Sequence of the second protein:
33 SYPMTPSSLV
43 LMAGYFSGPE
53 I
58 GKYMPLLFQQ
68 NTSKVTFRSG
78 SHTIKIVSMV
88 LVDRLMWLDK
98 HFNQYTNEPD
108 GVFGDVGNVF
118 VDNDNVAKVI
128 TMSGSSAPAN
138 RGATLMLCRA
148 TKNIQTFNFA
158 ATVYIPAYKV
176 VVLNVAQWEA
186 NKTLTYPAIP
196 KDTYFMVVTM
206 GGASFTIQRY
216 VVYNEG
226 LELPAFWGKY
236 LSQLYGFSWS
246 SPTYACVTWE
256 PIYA

Residue-level contacts at the interface:
Residue F242 in the second protein interacts with residue G233 in the first protein (closest heavy-atom distance 3.2 Å).
Residue F242 in the second protein interacts with residue Y165 in the first protein (closest heavy-atom distance 2.5 Å).
Residue Y47 in the second protein is in contact with residue Y258 in the first protein (closest heavy-atom distance 3.7 Å).
Residue S237 in the second protein interacts with residue S243 in the first protein (closest heavy-atom distance 3.8 Å).
Residue V176 in the second protein contacts residue W183 in the first protein (closest heavy-atom distance 3.3 Å).
Residue M93 in the second protein interacts with residue H98 in the first protein (closest heavy-atom distance 3.4 Å).
Residue S246 in the second protein is in contact with residue S237 in the first protein (closest heavy-atom distance 2.8 Å).
Residue M61 in the second protein is in contact with residue V176 in the first protein (closest heavy-atom distance 3.6 Å).
Residue K97 in the second protein is in contact with residue R91 in the first protein (closest heavy-atom distance 3.7 Å).
Residue S246 in the second protein interacts with residue Y258 in the first protein (closest heavy-atom distance 3.5 Å).
Residue V176 in the second protein interacts with residue I162 in the first protein (closest heavy-atom distance 3.4 Å).
Residue F242 in the second protein interacts with residue Y240 in the first protein (closest heavy-atom distance 3.5 Å).
Residue A164 in the second protein contacts residue Y165 in the first protein (closest heavy-atom distance 3.2 Å).
Residue V176 in the second protein contacts residue M61 in the first protein (closest heavy-atom distance 3.6 Å).
Residue W183 in the second protein interacts with residue V176 in the first protein (closest heavy-atom distance 3.3 Å).
Residue Y249 in the second protein contacts residue S246 in the first protein (closest heavy-atom distance 3.0 Å).
Residue Y258 in the second protein interacts with residue S245 in the first protein (closest heavy-atom distance 3.3 Å).
Residue P247 in the second protein contacts residue Q238 in the first protein (closest heavy-atom distance 3.3 Å).
Residue K234 in the second protein is in contact with residue S245 in the first protein (closest heavy-atom distance 3.2 Å).
Residue F242 in the second protein contacts residue P163 in the first protein (closest heavy-atom distance 3.5 Å).
Residue H98 in the second protein contacts residue M93 in the first protein (closest heavy-atom distance 3.4 Å).
Residue S246 in the second protein interacts with residue Q238 in the first protein (closest heavy-atom distance 2.8 Å).
Residue Q238 in the second protein interacts with residue T248 in the first protein (closest heavy-atom distance 3.2 Å).
Residue Y249 in the second protein interacts with residue P247 in the first protein (closest heavy-atom distance 2.4 Å).
Residue I162 in the second protein contacts residue V176 in the first protein (closest heavy-atom distance 3.4 Å).
Residue Q238 in the second protein interacts with residue P247 in the first protein (closest heavy-atom distance 3.3 Å).
Residue S245 in the second protein interacts with residue Y258 in the first protein (closest heavy-atom distance 3.3 Å).
Residue S243 in the second protein interacts with residue K234 in the first protein (closest heavy-atom distance 3.8 Å).
Residue Q238 in the second protein is in contact with residue Q238 in the first protein (closest heavy-atom distance 3.1 Å).
Residue P247 in the second protein interacts with residue Y258 in the first protein (closest heavy-atom distance 3.5 Å).
Residue K234 in the second protein contacts residue S243 in the first protein (closest heavy-atom distance 3.8 Å).
Residue P247 in the second protein contacts residue K97 in the first protein (closest heavy-atom distance 3.7 Å).
Residue R91 in the second protein is in contact with residue H98 in the first protein (closest heavy-atom distance 3.7 Å).
Residue Y240 in the second protein is in contact with residue F242 in the first protein (closest heavy-atom distance 3.5 Å).
Residue Q238 in the second protein contacts residue S243 in the first protein (closest heavy-atom distance 2.9 Å).
Residue S243 in the second protein interacts with residue S237 in the first protein (closest heavy-atom distance 3.8 Å).
Residue P247 in the second protein contacts residue F99 in the first protein (closest heavy-atom distance 3.8 Å).
Residue G233 in the second protein contacts residue F242 in the first protein (closest heavy-atom distance 3.2 Å).
Residue K97 in the second protein is in contact with residue P247 in the first protein (closest heavy-atom distance 3.7 Å).
Residue V167 in the second protein contacts residue A181 in the first protein (closest heavy-atom distance 3.9 Å).
Residue Y165 in the second protein is in contact with residue F242 in the first protein (closest heavy-atom distance 2.5 Å).
Residue H98 in the second protein is in contact with residue R91 in the first protein (closest heavy-atom distance 3.7 Å).
Residue P163 in the second protein interacts with residue F242 in the first protein (closest heavy-atom distance 3.5 Å).
Residue K97 in the second protein contacts residue Y47 in the first protein (closest heavy-atom distance 2.6 Å).
Residue Q238 in the second protein interacts with residue S246 in the first protein (closest heavy-atom distance 2.8 Å).
Residue Y47 in the second protein is in contact with residue K97 in the first protein (closest heavy-atom distance 2.6 Å).
Residue Y258 in the second protein contacts residue Y47 in the first protein (closest heavy-atom distance 3.7 Å).
Residue F99 in the second protein contacts residue P247 in the first protein (closest heavy-atom distance 3.8 Å).
Residue S243 in the second protein contacts residue Q238 in the first protein (closest heavy-atom distance 2.9 Å).
Residue R91 in the second protein contacts residue K97 in the first protein (closest heavy-atom distance 3.7 Å).
Residue V167 in the second protein contacts residue Q182 in the first protein (closest heavy-atom distance 3.6 Å).
Residue Y165 in the second protein is in contact with residue A164 in the first protein (closest heavy-atom distance 3.2 Å).
Residue Y258 in the second protein interacts with residue S246 in the first protein (closest heavy-atom distance 3.5 Å).
Residue Y258 in the second protein is in contact with residue P247 in the first protein (closest heavy-atom distance 3.5 Å).
Residue Q182 in the second protein contacts residue V167 in the first protein (closest heavy-atom distance 3.6 Å).
Residue S237 in the second protein is in contact with residue S246 in the first protein (closest heavy-atom distance 2.8 Å).
Residue S245 in the second protein is in contact with residue K234 in the first protein (closest heavy-atom distance 3.2 Å).
Residue T248 in the second protein is in contact with residue Q238 in the first protein (closest heavy-atom distance 3.2 Å).
Residue P247 in the second protein is in contact with residue Y249 in the first protein (closest heavy-atom distance 2.4 Å).
Residue S246 in the second protein is in contact with residue Y249 in the first protein (closest heavy-atom distance 3.0 Å).

Sequence of the first protein:
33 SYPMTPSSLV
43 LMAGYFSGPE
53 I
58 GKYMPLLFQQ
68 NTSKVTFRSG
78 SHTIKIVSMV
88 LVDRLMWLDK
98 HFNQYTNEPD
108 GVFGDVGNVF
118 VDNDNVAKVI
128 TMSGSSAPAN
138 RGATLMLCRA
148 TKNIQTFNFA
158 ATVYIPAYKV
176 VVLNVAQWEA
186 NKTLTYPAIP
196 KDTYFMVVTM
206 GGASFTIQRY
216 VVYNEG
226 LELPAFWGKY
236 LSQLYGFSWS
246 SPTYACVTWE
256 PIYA

This data describes a binding interaction between two proteins.